Sequence of chain A:
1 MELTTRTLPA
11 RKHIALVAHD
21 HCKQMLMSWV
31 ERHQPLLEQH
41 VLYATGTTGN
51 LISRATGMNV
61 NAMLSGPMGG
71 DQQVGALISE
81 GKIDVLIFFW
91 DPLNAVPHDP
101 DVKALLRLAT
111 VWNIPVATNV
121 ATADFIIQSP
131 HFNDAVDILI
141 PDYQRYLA

Contacts between the two chains:
Residue F125 in chain B is in contact with residue I126 in chain A (closest heavy-atom distance 3.6 Å).
Residue N113 in chain B is in contact with residue N119 in chain A (closest heavy-atom distance 3.4 Å).
Residue N119 in chain B interacts with residue T110 in chain A (closest heavy-atom distance 3.9 Å).
Residue S129 in chain B interacts with residue S129 in chain A (closest heavy-atom distance 4.0 Å).
Residue I114 in chain B is in contact with residue T122 in chain A (closest heavy-atom distance 3.5 Å).
Residue T122 in chain B interacts with residue P115 in chain A (closest heavy-atom distance 3.3 Å).
Residue H131 in chain B interacts with residue Q128 in chain A (closest heavy-atom distance 3.7 Å).
Residue F125 in chain B is in contact with residue S129 in chain A (closest heavy-atom distance 2.7 Å).
Residue F125 in chain B contacts residue P115 in chain A (closest heavy-atom distance 4.1 Å).
Residue P92 in chain B contacts residue V111 in chain A (closest heavy-atom distance 3.3 Å).
Residue N113 in chain B is in contact with residue A121 in chain A (closest heavy-atom distance 2.9 Å).
Residue N119 in chain B contacts residue N113 in chain A (closest heavy-atom distance 3.4 Å).
Residue P115 in chain B interacts with residue T122 in chain A (closest heavy-atom distance 3.3 Å).
Residue F132 in chain B is in contact with residue F125 in chain A (closest heavy-atom distance 3.7 Å).
Residue I126 in chain B contacts residue T122 in chain A (closest heavy-atom distance 4.0 Å).
Residue T110 in chain B contacts residue N119 in chain A (closest heavy-atom distance 3.9 Å).
Residue P92 in chain B interacts with residue T110 in chain A (closest heavy-atom distance 3.8 Å).
Residue F125 in chain B is in contact with residue F132 in chain A (closest heavy-atom distance 3.7 Å).
Residue Q128 in chain B is in contact with residue P130 in chain A (closest heavy-atom distance 3.3 Å).
Residue N119 in chain B interacts with residue I114 in chain A (closest heavy-atom distance 2.9 Å).
Residue A121 in chain B is in contact with residue N113 in chain A (closest heavy-atom distance 2.9 Å).
Residue H131 in chain B is in contact with residue F125 in chain A (closest heavy-atom distance 4.0 Å).
Residue T122 in chain B interacts with residue V116 in chain A (closest heavy-atom distance 3.0 Å).
Residue Q128 in chain B interacts with residue H131 in chain A (closest heavy-atom distance 3.7 Å).
Residue V120 in chain B contacts residue N113 in chain A (closest heavy-atom distance 3.4 Å).
Residue P115 in chain B is in contact with residue A121 in chain A (closest heavy-atom distance 4.0 Å).
Residue L93 in chain B interacts with residue R107 in chain A (closest heavy-atom distance 3.9 Å).
Residue T122 in chain B contacts residue I114 in chain A (closest heavy-atom distance 3.5 Å).
Residue S129 in chain B is in contact with residue Q128 in chain A (closest heavy-atom distance 3.8 Å).
Residue I126 in chain B contacts residue F125 in chain A (closest heavy-atom distance 3.6 Å).
Residue T122 in chain B interacts with residue I126 in chain A (closest heavy-atom distance 4.0 Å).
Residue V111 in chain B is in contact with residue L93 in chain A (closest heavy-atom distance 4.1 Å).
Residue S129 in chain B contacts residue F125 in chain A (closest heavy-atom distance 2.7 Å).
Residue Q128 in chain B interacts with residue S129 in chain A (closest heavy-atom distance 3.8 Å).
Residue N119 in chain B interacts with residue A109 in chain A (closest heavy-atom distance 3.2 Å).
Residue A109 in chain B interacts with residue N119 in chain A (closest heavy-atom distance 3.2 Å).
Residue F125 in chain B interacts with residue F125 in chain A (closest heavy-atom distance 3.9 Å).
Residue A121 in chain B interacts with residue I138 in chain A (closest heavy-atom distance 4.0 Å).
Residue W90 in chain B interacts with residue T110 in chain A (closest heavy-atom distance 3.6 Å).
Residue A121 in chain B interacts with residue P115 in chain A (closest heavy-atom distance 4.0 Å).
Residue R107 in chain B contacts residue L93 in chain A (closest heavy-atom distance 3.9 Å).
Residue V116 in chain B is in contact with residue T122 in chain A (closest heavy-atom distance 3.0 Å).
Residue V111 in chain B is in contact with residue P92 in chain A (closest heavy-atom distance 3.3 Å).
Residue P130 in chain B contacts residue Q128 in chain A (closest heavy-atom distance 3.3 Å).
Residue T110 in chain B interacts with residue T118 in chain A (closest heavy-atom distance 3.4 Å).
Residue F125 in chain B is in contact with residue H131 in chain A (closest heavy-atom distance 4.0 Å).
Residue P115 in chain B interacts with residue F125 in chain A (closest heavy-atom distance 4.1 Å).
Residue N113 in chain B is in contact with residue V120 in chain A (closest heavy-atom distance 3.4 Å).
Residue I114 in chain B interacts with residue A121 in chain A (closest heavy-atom distance 4.1 Å).
Residue P92 in chain B contacts residue R107 in chain A (closest heavy-atom distance 3.1 Å).
Residue T110 in chain B interacts with residue W90 in chain A (closest heavy-atom distance 3.6 Å).
Residue L93 in chain B is in contact with residue V111 in chain A (closest heavy-atom distance 4.1 Å).
Residue R107 in chain B interacts with residue W90 in chain A (closest heavy-atom distance 3.8 Å).
Residue T110 in chain B is in contact with residue P92 in chain A (closest heavy-atom distance 3.8 Å).
Residue T118 in chain B interacts with residue T110 in chain A (closest heavy-atom distance 3.4 Å).
Residue I138 in chain B is in contact with residue A121 in chain A (closest heavy-atom distance 4.0 Å).
Residue I114 in chain B is in contact with residue N119 in chain A (closest heavy-atom distance 2.9 Å).
Residue W90 in chain B is in contact with residue R107 in chain A (closest heavy-atom distance 3.8 Å).
Residue R107 in chain B interacts with residue P92 in chain A (closest heavy-atom distance 3.1 Å).
Residue A121 in chain B is in contact with residue I114 in chain A (closest heavy-atom distance 4.1 Å).

These two protein chains interact to form a complex.

Sequence of chain B:
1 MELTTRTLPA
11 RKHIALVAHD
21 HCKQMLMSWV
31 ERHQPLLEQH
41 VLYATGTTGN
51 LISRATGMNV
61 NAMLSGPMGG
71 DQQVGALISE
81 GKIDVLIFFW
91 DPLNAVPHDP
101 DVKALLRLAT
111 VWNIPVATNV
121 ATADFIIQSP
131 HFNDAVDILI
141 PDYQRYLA